Sequence of protein 1:
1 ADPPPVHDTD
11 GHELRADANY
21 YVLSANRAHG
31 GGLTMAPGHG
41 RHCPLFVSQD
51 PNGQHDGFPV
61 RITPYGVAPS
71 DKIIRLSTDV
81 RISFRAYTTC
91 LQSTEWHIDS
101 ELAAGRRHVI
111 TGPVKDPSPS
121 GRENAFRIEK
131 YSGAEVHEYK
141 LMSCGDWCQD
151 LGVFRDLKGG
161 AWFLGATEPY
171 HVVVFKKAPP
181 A

This data describes a binding interaction between two proteins.

Contacts between the two chains:
Residue Y211 in protein 2 contacts residue W162 in protein 1 (closest heavy-atom distance 3.4 Å).
Residue H295 in protein 2 is in contact with residue A104 in protein 1 (closest heavy-atom distance 3.9 Å).
Residue A141 in protein 2 interacts with residue S132 in protein 1 (closest heavy-atom distance 3.9 Å).
Residue M296 in protein 2 interacts with residue E168 in protein 1 (closest heavy-atom distance 3.6 Å).
Residue P298 in protein 2 is in contact with residue D156 in protein 1 (closest heavy-atom distance 3.7 Å).
Residue G144 in protein 2 interacts with residue K140 in protein 1 (closest heavy-atom distance 3.3 Å).
Residue F143 in protein 2 interacts with residue Y170 in protein 1 (closest heavy-atom distance 3.4 Å).
Residue R128 in protein 2 interacts with residue P4 in protein 1 (closest heavy-atom distance 3.6 Å).
Residue Q223 in protein 2 contacts residue A28 in protein 1 (closest heavy-atom distance 3.9 Å).
Residue Y211 in protein 2 interacts with residue R155 in protein 1 (closest heavy-atom distance 3.6 Å).
Residue P298 in protein 2 interacts with residue K158 in protein 1 (closest heavy-atom distance 3.8 Å).
Residue G144 in protein 2 is in contact with residue D150 in protein 1 (closest heavy-atom distance 2.7 Å).
Residue A145 in protein 2 interacts with residue C148 in protein 1 (closest heavy-atom distance 3.3 Å).
Residue G213 in protein 2 contacts residue P51 in protein 1 (closest heavy-atom distance 3.4 Å).
Residue W206 in protein 2 contacts residue E168 in protein 1 (closest heavy-atom distance 3.6 Å).
Residue D142 in protein 2 is in contact with residue K140 in protein 1 (closest heavy-atom distance 2.7 Å).
Residue K216 in protein 2 contacts residue L157 in protein 1 (closest heavy-atom distance 4.1 Å).
Residue R128 in protein 2 contacts residue L76 in protein 1 (closest heavy-atom distance 3.8 Å).
Residue A141 in protein 2 interacts with residue Y131 in protein 1 (closest heavy-atom distance 3.3 Å).
Residue A145 in protein 2 interacts with residue W147 in protein 1 (closest heavy-atom distance 3.1 Å).
Residue S208 in protein 2 contacts residue H29 in protein 1 (closest heavy-atom distance 3.6 Å).
Residue S208 in protein 2 is in contact with residue P169 in protein 1 (closest heavy-atom distance 3.7 Å).
Residue G140 in protein 2 is in contact with residue S132 in protein 1 (closest heavy-atom distance 3.3 Å).
Residue M296 in protein 2 interacts with residue R106 in protein 1 (closest heavy-atom distance 4.0 Å).
Residue L209 in protein 2 contacts residue A28 in protein 1 (closest heavy-atom distance 4.0 Å).
Residue G144 in protein 2 interacts with residue C148 in protein 1 (closest heavy-atom distance 4.1 Å).
Residue F180 in protein 2 is in contact with residue Y170 in protein 1 (closest heavy-atom distance 3.6 Å).
Residue A210 in protein 2 contacts residue A28 in protein 1 (closest heavy-atom distance 3.5 Å).
Residue R128 in protein 2 interacts with residue S77 in protein 1 (closest heavy-atom distance 2.9 Å).
Residue G215 in protein 2 interacts with residue W162 in protein 1 (closest heavy-atom distance 3.0 Å).
Residue K182 in protein 2 is in contact with residue Y131 in protein 1 (closest heavy-atom distance 3.6 Å).
Residue K182 in protein 2 interacts with residue P169 in protein 1 (closest heavy-atom distance 4.1 Å).
Residue P298 in protein 2 is in contact with residue R106 in protein 1 (closest heavy-atom distance 3.6 Å).
Residue F143 in protein 2 is in contact with residue D150 in protein 1 (closest heavy-atom distance 3.8 Å).
Residue K182 in protein 2 contacts residue E168 in protein 1 (closest heavy-atom distance 2.8 Å).
Residue G215 in protein 2 contacts residue L157 in protein 1 (closest heavy-atom distance 3.7 Å).
Residue G144 in protein 2 interacts with residue M142 in protein 1 (closest heavy-atom distance 3.7 Å).
Residue S208 in protein 2 is in contact with residue R155 in protein 1 (closest heavy-atom distance 3.0 Å).
Residue G212 in protein 2 is in contact with residue P51 in protein 1 (closest heavy-atom distance 3.6 Å).
Residue M296 in protein 2 contacts residue T167 in protein 1 (closest heavy-atom distance 3.3 Å).
Residue G215 in protein 2 contacts residue P51 in protein 1 (closest heavy-atom distance 3.8 Å).
Residue P137 in protein 2 is in contact with residue G133 in protein 1 (closest heavy-atom distance 3.7 Å).
Residue Y211 in protein 2 contacts residue A28 in protein 1 (closest heavy-atom distance 2.9 Å).
Residue Q223 in protein 2 interacts with residue N26 in protein 1 (closest heavy-atom distance 3.1 Å).
Residue D142 in protein 2 is in contact with residue Y131 in protein 1 (closest heavy-atom distance 2.9 Å).
Residue F143 in protein 2 contacts residue K140 in protein 1 (closest heavy-atom distance 4.0 Å).
Residue D126 in protein 2 interacts with residue K130 in protein 1 (closest heavy-atom distance 4.0 Å).
Residue D138 in protein 2 is in contact with residue G133 in protein 1 (closest heavy-atom distance 3.1 Å).
Residue H295 in protein 2 interacts with residue G105 in protein 1 (closest heavy-atom distance 3.7 Å).
Residue F180 in protein 2 interacts with residue E168 in protein 1 (closest heavy-atom distance 3.6 Å).
Residue G215 in protein 2 is in contact with residue R155 in protein 1 (closest heavy-atom distance 3.6 Å).
Residue T207 in protein 2 interacts with residue P169 in protein 1 (closest heavy-atom distance 4.2 Å).
Residue D214 in protein 2 contacts residue L157 in protein 1 (closest heavy-atom distance 4.0 Å).
Residue G213 in protein 2 contacts residue N52 in protein 1 (closest heavy-atom distance 4.1 Å).
Residue G140 in protein 2 contacts residue G133 in protein 1 (closest heavy-atom distance 3.4 Å).
Residue K182 in protein 2 interacts with residue Y170 in protein 1 (closest heavy-atom distance 4.2 Å).
Residue H295 in protein 2 contacts residue R106 in protein 1 (closest heavy-atom distance 2.9 Å).
Residue L209 in protein 2 interacts with residue H29 in protein 1 (closest heavy-atom distance 3.7 Å).
Residue Q294 in protein 2 contacts residue G105 in protein 1 (closest heavy-atom distance 3.9 Å).
Residue W206 in protein 2 is in contact with residue P169 in protein 1 (closest heavy-atom distance 3.7 Å).

Sequence of protein 2:
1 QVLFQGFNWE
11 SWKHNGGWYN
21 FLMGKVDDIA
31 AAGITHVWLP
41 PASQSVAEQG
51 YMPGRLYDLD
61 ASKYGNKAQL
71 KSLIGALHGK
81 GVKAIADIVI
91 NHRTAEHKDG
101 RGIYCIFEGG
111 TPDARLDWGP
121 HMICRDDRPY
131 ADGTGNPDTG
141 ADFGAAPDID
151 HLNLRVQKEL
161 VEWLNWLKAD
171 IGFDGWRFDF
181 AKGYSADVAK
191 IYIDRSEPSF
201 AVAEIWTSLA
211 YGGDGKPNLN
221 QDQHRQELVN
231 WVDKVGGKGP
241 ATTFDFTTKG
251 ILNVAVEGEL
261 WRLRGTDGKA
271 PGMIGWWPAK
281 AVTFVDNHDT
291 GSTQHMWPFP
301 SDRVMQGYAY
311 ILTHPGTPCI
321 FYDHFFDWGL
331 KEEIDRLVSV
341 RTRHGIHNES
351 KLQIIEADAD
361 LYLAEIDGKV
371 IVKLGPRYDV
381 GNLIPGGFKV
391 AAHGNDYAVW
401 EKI